This data describes a binding interaction between two proteins.

Sequence of chain A:
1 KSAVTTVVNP

Sequence of chain B:
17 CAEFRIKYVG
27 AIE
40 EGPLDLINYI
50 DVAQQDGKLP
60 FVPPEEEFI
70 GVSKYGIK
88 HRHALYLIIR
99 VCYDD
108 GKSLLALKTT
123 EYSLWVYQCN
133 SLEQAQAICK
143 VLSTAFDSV

Interface contacts:
Residue S145 in chain B contacts residue V7 in chain A (closest heavy-atom distance 4.7 Å).
Residue C100 in chain B interacts with residue A3 in chain A (closest heavy-atom distance 4.0 Å).
Residue C141 in chain B contacts residue V7 in chain A (closest heavy-atom distance 3.8 Å).
Residue C100 in chain B interacts with residue V4 in chain A (closest heavy-atom distance 3.4 Å).
Residue Q138 in chain B is in contact with residue V4 in chain A (closest heavy-atom distance 4.5 Å).
Residue L92 in chain B contacts residue N9 in chain A (closest heavy-atom distance 3.6 Å).
Residue C100 in chain B interacts with residue T5 in chain A (closest heavy-atom distance 3.0 Å).
Residue F148 in chain B is in contact with residue V8 in chain A (closest heavy-atom distance 4.2 Å).
Residue C141 in chain B contacts residue T6 in chain A (closest heavy-atom distance 4.4 Å).
Residue I46 in chain B interacts with residue V4 in chain A (closest heavy-atom distance 4.1 Å).
Residue F148 in chain B is in contact with residue P10 in chain A (closest heavy-atom distance 3.7 Å).
Residue I96 in chain B interacts with residue V8 in chain A (closest heavy-atom distance 3.6 Å).
Residue F148 in chain B is in contact with residue V7 in chain A (closest heavy-atom distance 4.6 Å).
Residue R97 in chain B is in contact with residue V8 in chain A (closest heavy-atom distance 3.4 Å).
Residue F148 in chain B interacts with residue N9 in chain A (closest heavy-atom distance 3.2 Å).
Residue P42 in chain B is in contact with residue T6 in chain A (closest heavy-atom distance 3.9 Å).
Residue Q138 in chain B interacts with residue A3 in chain A (closest heavy-atom distance 4.0 Å).
Residue Q138 in chain B contacts residue T5 in chain A (closest heavy-atom distance 3.4 Å).
Residue R97 in chain B interacts with residue T6 in chain A (closest heavy-atom distance 3.4 Å).
Residue Y101 in chain B contacts residue V4 in chain A (closest heavy-atom distance 3.7 Å).
Residue R97 in chain B interacts with residue V7 in chain A (closest heavy-atom distance 3.6 Å).
Residue Q138 in chain B contacts residue S2 in chain A (closest heavy-atom distance 3.5 Å).
Residue L144 in chain B interacts with residue V7 in chain A (closest heavy-atom distance 4.4 Å).
Residue I96 in chain B contacts residue N9 in chain A (closest heavy-atom distance 3.0 Å).
Residue I96 in chain B interacts with residue V7 in chain A (closest heavy-atom distance 3.3 Å).
Residue I95 in chain B contacts residue N9 in chain A (closest heavy-atom distance 2.8 Å).
Residue C141 in chain B interacts with residue T5 in chain A (closest heavy-atom distance 4.0 Å).
Residue L134 in chain B contacts residue A3 in chain A (closest heavy-atom distance 3.5 Å).
Residue Y101 in chain B interacts with residue A3 in chain A (closest heavy-atom distance 4.3 Å).
Residue V99 in chain B is in contact with residue T6 in chain A (closest heavy-atom distance 4.7 Å).
Residue V99 in chain B interacts with residue T5 in chain A (closest heavy-atom distance 3.8 Å).
Residue Y93 in chain B interacts with residue N9 in chain A (closest heavy-atom distance 3.8 Å).
Residue V99 in chain B contacts residue V4 in chain A (closest heavy-atom distance 3.9 Å).